Sequence of the first protein:
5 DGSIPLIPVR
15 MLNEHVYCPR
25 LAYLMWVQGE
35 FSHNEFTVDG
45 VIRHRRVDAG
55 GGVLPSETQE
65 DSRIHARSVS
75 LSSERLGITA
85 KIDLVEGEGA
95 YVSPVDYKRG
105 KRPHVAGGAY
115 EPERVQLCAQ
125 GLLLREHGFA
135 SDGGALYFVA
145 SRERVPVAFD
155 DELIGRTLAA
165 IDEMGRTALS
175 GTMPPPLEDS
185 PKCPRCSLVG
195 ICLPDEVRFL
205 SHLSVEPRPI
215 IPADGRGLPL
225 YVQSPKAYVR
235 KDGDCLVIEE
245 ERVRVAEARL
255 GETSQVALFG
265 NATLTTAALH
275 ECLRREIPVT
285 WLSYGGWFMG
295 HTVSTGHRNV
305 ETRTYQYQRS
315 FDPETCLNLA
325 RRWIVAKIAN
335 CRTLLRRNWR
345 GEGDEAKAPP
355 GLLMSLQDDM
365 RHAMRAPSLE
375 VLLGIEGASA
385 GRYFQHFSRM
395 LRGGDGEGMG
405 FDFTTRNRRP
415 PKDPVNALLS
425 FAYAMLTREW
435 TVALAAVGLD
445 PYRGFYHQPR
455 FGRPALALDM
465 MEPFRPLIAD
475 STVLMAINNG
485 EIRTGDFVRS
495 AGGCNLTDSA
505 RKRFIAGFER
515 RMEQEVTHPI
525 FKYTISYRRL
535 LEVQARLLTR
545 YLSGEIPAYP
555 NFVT

Residue-level contacts at the interface:
Residue E251 in the first protein is in contact with residue C29 in the second protein (closest heavy-atom distance 4.1 Å).
Residue A250 in the first protein interacts with residue V95 in the second protein (closest heavy-atom distance 3.6 Å).
Residue S228 in the first protein is in contact with residue V95 in the second protein (closest heavy-atom distance 3.6 Å).
Residue C239 in the first protein is in contact with residue H25 in the second protein (closest heavy-atom distance 3.1 Å).
Residue V42 in the first protein is in contact with residue K47 in the second protein (closest heavy-atom distance 4.1 Å).
Residue I46 in the first protein is in contact with residue I46 in the second protein (closest heavy-atom distance 4.5 Å).
Residue E256 in the first protein contacts residue R90 in the second protein (closest heavy-atom distance 3.3 Å).
Residue R253 in the first protein is in contact with residue F27 in the second protein (closest heavy-atom distance 3.3 Å).
Residue D238 in the first protein contacts residue K22 in the second protein (closest heavy-atom distance 3.4 Å).
Residue L222 in the first protein interacts with residue R90 in the second protein (closest heavy-atom distance 3.7 Å).
Residue Q227 in the first protein is in contact with residue V95 in the second protein (closest heavy-atom distance 3.6 Å).
Residue E256 in the first protein interacts with residue R44 in the second protein (closest heavy-atom distance 3.7 Å).
Residue K506 in the first protein interacts with residue I94 in the second protein (closest heavy-atom distance 3.9 Å).
Residue Q227 in the first protein interacts with residue I94 in the second protein (closest heavy-atom distance 3.3 Å).
Residue E513 in the first protein contacts residue A92 in the second protein (closest heavy-atom distance 4.1 Å).
Residue D218 in the first protein contacts residue D41 in the second protein (closest heavy-atom distance 4.3 Å).
Residue E39 in the first protein interacts with residue R42 in the second protein (closest heavy-atom distance 2.5 Å).
Residue Y225 in the first protein is in contact with residue I94 in the second protein (closest heavy-atom distance 2.7 Å).
Residue R253 in the first protein interacts with residue G28 in the second protein (closest heavy-atom distance 3.6 Å).
Residue N38 in the first protein contacts residue I43 in the second protein (closest heavy-atom distance 3.7 Å).
Residue V226 in the first protein is in contact with residue I94 in the second protein (closest heavy-atom distance 4.0 Å).
Residue I509 in the first protein is in contact with residue I94 in the second protein (closest heavy-atom distance 3.6 Å).
Residue P223 in the first protein is in contact with residue V93 in the second protein (closest heavy-atom distance 3.6 Å).
Residue E256 in the first protein interacts with residue L40 in the second protein (closest heavy-atom distance 3.9 Å).
Residue L222 in the first protein contacts residue Q91 in the second protein (closest heavy-atom distance 3.5 Å).
Residue R253 in the first protein contacts residue H25 in the second protein (closest heavy-atom distance 3.8 Å).
Residue V42 in the first protein interacts with residue I43 in the second protein (closest heavy-atom distance 3.9 Å).
Residue E251 in the first protein is in contact with residue V93 in the second protein (closest heavy-atom distance 4.1 Å).
Residue R253 in the first protein contacts residue C29 in the second protein (closest heavy-atom distance 4.2 Å).
Residue V42 in the first protein is in contact with residue I46 in the second protein (closest heavy-atom distance 4.1 Å).
Residue R253 in the first protein contacts residue I88 in the second protein (closest heavy-atom distance 4.3 Å).
Residue E39 in the first protein contacts residue I43 in the second protein (closest heavy-atom distance 3.7 Å).
Residue G237 in the first protein is in contact with residue K22 in the second protein (closest heavy-atom distance 3.1 Å).
Residue P223 in the first protein interacts with residue A92 in the second protein (closest heavy-atom distance 3.1 Å).
Residue G255 in the first protein interacts with residue R44 in the second protein (closest heavy-atom distance 3.9 Å).
Residue Y225 in the first protein interacts with residue V93 in the second protein (closest heavy-atom distance 2.7 Å).
Residue D218 in the first protein contacts residue I43 in the second protein (closest heavy-atom distance 3.6 Å).
Residue V226 in the first protein interacts with residue V95 in the second protein (closest heavy-atom distance 3.3 Å).
Residue R49 in the first protein contacts residue A50 in the second protein (closest heavy-atom distance 4.5 Å).
Residue R253 in the first protein is in contact with residue G26 in the second protein (closest heavy-atom distance 3.9 Å).
Residue K506 in the first protein contacts residue V95 in the second protein (closest heavy-atom distance 3.7 Å).
Residue I46 in the first protein contacts residue A50 in the second protein (closest heavy-atom distance 3.7 Å).
Residue A252 in the first protein is in contact with residue V93 in the second protein (closest heavy-atom distance 4.0 Å).
Residue R49 in the first protein is in contact with residue E54 in the second protein (closest heavy-atom distance 4.0 Å).
Residue L224 in the first protein is in contact with residue V93 in the second protein (closest heavy-atom distance 3.4 Å).
Residue A510 in the first protein contacts residue I94 in the second protein (closest heavy-atom distance 4.4 Å).
Residue D238 in the first protein interacts with residue G26 in the second protein (closest heavy-atom distance 3.5 Å).
Residue G219 in the first protein interacts with residue I43 in the second protein (closest heavy-atom distance 3.5 Å).
Residue E256 in the first protein interacts with residue F27 in the second protein (closest heavy-atom distance 3.8 Å).
Residue L222 in the first protein contacts residue A92 in the second protein (closest heavy-atom distance 3.8 Å).
Residue V249 in the first protein interacts with residue V95 in the second protein (closest heavy-atom distance 3.8 Å).
Residue Y225 in the first protein is in contact with residue V95 in the second protein (closest heavy-atom distance 2.6 Å).
Residue I242 in the first protein contacts residue V95 in the second protein (closest heavy-atom distance 4.4 Å).
Residue G219 in the first protein contacts residue D41 in the second protein (closest heavy-atom distance 3.1 Å).
Residue E251 in the first protein is in contact with residue H25 in the second protein (closest heavy-atom distance 4.2 Å).
Residue D236 in the first protein is in contact with residue K22 in the second protein (closest heavy-atom distance 4.0 Å).
Residue D43 in the first protein is in contact with residue I46 in the second protein (closest heavy-atom distance 4.0 Å).
Residue E256 in the first protein is in contact with residue R39 in the second protein (closest heavy-atom distance 3.5 Å).
Residue Y225 in the first protein is in contact with residue A92 in the second protein (closest heavy-atom distance 4.2 Å).
Residue A250 in the first protein is in contact with residue V93 in the second protein (closest heavy-atom distance 4.2 Å).

Sequence of the second protein:
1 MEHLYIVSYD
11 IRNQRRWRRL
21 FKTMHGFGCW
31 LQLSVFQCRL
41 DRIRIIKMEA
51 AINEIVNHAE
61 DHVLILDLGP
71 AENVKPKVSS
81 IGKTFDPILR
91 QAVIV

This data describes a binding interaction between two proteins.